Interface contacts:
Residue L146 in protein 1 interacts with residue Y31 in protein 2 (closest heavy-atom distance 2.7 Å).
Residue H245 in protein 1 interacts with residue L30 in protein 2 (closest heavy-atom distance 4.5 Å).
Residue V147 in protein 1 interacts with residue Y31 in protein 2 (closest heavy-atom distance 3.2 Å).
Residue P148 in protein 1 is in contact with residue Y31 in protein 2 (closest heavy-atom distance 3.3 Å).

Sequence of protein 2:
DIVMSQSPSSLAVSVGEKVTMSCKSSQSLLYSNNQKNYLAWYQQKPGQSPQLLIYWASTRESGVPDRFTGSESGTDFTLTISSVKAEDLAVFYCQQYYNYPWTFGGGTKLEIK

This data describes a binding interaction between two proteins.

Sequence of protein 1:
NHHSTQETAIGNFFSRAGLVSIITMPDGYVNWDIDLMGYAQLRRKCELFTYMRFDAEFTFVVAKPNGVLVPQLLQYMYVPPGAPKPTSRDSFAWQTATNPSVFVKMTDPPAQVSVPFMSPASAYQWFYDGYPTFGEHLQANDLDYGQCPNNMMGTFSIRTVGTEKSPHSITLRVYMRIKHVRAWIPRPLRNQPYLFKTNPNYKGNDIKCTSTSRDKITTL